Sequence of protein 2:
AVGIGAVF

Sequence of protein 1:
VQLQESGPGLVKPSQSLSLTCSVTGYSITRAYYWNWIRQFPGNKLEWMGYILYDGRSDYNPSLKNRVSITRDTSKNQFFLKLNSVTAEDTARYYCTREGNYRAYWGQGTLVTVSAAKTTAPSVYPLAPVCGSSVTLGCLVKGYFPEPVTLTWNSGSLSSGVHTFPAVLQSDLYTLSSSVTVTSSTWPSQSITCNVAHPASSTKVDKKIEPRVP

These two protein chains interact to form a complex.

Residue-level contacts at the interface:
Residue A104 in protein 1 contacts residue I4 in protein 2 (closest heavy-atom distance 3.7 Å).
Residue R103 in protein 1 interacts with residue I4 in protein 2 (closest heavy-atom distance 3.3 Å).
Residue Y102 in protein 1 is in contact with residue G5 in protein 2 (closest heavy-atom distance 3.8 Å).
Residue Y34 in protein 1 contacts residue F8 in protein 2 (closest heavy-atom distance 3.9 Å).
Residue Y54 in protein 1 interacts with residue F8 in protein 2 (closest heavy-atom distance 3.7 Å).
Residue E99 in protein 1 interacts with residue G3 in protein 2 (closest heavy-atom distance 3.6 Å).
Residue Y102 in protein 1 is in contact with residue A6 in protein 2 (closest heavy-atom distance 4.7 Å).
Residue L53 in protein 1 contacts residue F8 in protein 2 (closest heavy-atom distance 4.0 Å).
Residue Y34 in protein 1 contacts residue V2 in protein 2 (closest heavy-atom distance 4.1 Å).
Residue A32 in protein 1 interacts with residue F8 in protein 2 (closest heavy-atom distance 3.8 Å).
Residue N101 in protein 1 contacts residue G5 in protein 2 (closest heavy-atom distance 4.9 Å).
Residue N101 in protein 1 contacts residue G3 in protein 2 (closest heavy-atom distance 4.8 Å).
Residue N101 in protein 1 is in contact with residue V7 in protein 2 (closest heavy-atom distance 3.2 Å).
Residue Y102 in protein 1 contacts residue I4 in protein 2 (closest heavy-atom distance 2.4 Å).
Residue G100 in protein 1 is in contact with residue G3 in protein 2 (closest heavy-atom distance 3.5 Å).
Residue N101 in protein 1 interacts with residue I4 in protein 2 (closest heavy-atom distance 3.2 Å).
Residue N101 in protein 1 contacts residue F8 in protein 2 (closest heavy-atom distance 2.7 Å).
Residue G100 in protein 1 interacts with residue F8 in protein 2 (closest heavy-atom distance 3.9 Å).
Residue E99 in protein 1 is in contact with residue I4 in protein 2 (closest heavy-atom distance 3.8 Å).
Residue Y33 in protein 1 interacts with residue F8 in protein 2 (closest heavy-atom distance 3.3 Å).
Residue G100 in protein 1 is in contact with residue A6 in protein 2 (closest heavy-atom distance 3.7 Å).
Residue N101 in protein 1 contacts residue A6 in protein 2 (closest heavy-atom distance 2.7 Å).
Residue E99 in protein 1 interacts with residue F8 in protein 2 (closest heavy-atom distance 4.0 Å).
Residue Y34 in protein 1 interacts with residue G3 in protein 2 (closest heavy-atom distance 3.6 Å).
Residue G100 in protein 1 is in contact with residue I4 in protein 2 (closest heavy-atom distance 3.3 Å).
Residue Y34 in protein 1 interacts with residue A6 in protein 2 (closest heavy-atom distance 3.6 Å).